Interface contacts:
Residue L628 in chain A is in contact with residue L179 in chain B (closest heavy-atom distance 3.8 Å).
Residue R624 in chain A contacts residue K181 in chain B (closest heavy-atom distance 2.9 Å).
Residue R624 in chain A is in contact with residue Y182 in chain B (closest heavy-atom distance 3.0 Å).
Residue L628 in chain A is in contact with residue L183 in chain B (closest heavy-atom distance 3.7 Å).
Residue R624 in chain A is in contact with residue L183 in chain B (closest heavy-atom distance 3.5 Å).
Residue R616 in chain A interacts with residue L183 in chain B (closest heavy-atom distance 3.7 Å).
Residue W627 in chain A interacts with residue L183 in chain B (closest heavy-atom distance 3.6 Å).
Residue V625 in chain A is in contact with residue Y182 in chain B (closest heavy-atom distance 4.0 Å).
Residue L628 in chain A interacts with residue Y182 in chain B (closest heavy-atom distance 3.6 Å).
Residue R624 in chain A interacts with residue M177 in chain B (closest heavy-atom distance 3.8 Å).

Sequence of chain A:
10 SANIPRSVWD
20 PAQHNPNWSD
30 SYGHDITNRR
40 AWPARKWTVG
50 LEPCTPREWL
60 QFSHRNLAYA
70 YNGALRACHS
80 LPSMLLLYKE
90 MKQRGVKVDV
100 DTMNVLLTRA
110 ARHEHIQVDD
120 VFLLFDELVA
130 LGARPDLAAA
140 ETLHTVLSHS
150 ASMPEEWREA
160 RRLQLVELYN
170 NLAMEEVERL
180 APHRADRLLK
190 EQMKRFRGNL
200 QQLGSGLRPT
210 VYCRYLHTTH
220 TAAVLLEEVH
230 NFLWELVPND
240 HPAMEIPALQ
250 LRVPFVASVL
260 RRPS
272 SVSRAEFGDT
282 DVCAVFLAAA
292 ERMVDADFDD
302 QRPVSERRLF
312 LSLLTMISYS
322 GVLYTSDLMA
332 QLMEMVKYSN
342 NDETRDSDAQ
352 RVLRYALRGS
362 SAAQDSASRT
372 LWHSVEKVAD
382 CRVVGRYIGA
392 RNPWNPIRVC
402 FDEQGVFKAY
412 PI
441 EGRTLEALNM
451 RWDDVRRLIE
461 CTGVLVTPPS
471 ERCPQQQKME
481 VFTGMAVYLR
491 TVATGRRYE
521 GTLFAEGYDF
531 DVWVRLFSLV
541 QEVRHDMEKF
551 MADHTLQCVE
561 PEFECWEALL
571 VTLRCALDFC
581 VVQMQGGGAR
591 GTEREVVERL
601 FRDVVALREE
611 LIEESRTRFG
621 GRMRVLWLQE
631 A

These two protein chains interact to form a complex.

Sequence of chain B:
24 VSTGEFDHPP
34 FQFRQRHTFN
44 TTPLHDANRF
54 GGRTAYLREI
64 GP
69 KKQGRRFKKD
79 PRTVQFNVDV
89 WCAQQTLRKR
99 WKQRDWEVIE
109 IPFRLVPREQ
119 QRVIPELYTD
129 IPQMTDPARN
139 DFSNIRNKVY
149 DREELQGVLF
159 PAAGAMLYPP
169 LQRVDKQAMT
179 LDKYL